Sequence of the first protein:
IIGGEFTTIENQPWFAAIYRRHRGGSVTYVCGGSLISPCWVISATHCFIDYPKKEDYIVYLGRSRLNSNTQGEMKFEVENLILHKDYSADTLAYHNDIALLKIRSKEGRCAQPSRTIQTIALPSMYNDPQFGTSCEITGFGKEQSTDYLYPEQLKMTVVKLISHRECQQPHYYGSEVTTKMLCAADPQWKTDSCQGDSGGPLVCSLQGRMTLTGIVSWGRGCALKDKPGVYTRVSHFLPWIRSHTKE

Sequence of the second protein:
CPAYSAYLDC

Contacts between the two chains:
Residue Q195 in the first protein interacts with residue A6 in the second protein (closest heavy-atom distance 3.6 Å).
Residue C47 in the first protein is in contact with residue Y7 in the second protein (closest heavy-atom distance 2.9 Å).
Residue L92 in the first protein contacts residue A3 in the second protein (closest heavy-atom distance 4.0 Å).
Residue G219 in the first protein is in contact with residue Y4 in the second protein (closest heavy-atom distance 3.0 Å).
Residue G196 in the first protein interacts with residue Y7 in the second protein (closest heavy-atom distance 4.7 Å).
Residue C31 in the first protein is in contact with residue Y7 in the second protein (closest heavy-atom distance 4.0 Å).
Residue T91 in the first protein is in contact with residue A3 in the second protein (closest heavy-atom distance 2.7 Å).
Residue G196 in the first protein contacts residue A6 in the second protein (closest heavy-atom distance 3.4 Å).
Residue D197 in the first protein contacts residue A6 in the second protein (closest heavy-atom distance 4.9 Å).
Residue H46 in the first protein contacts residue Y7 in the second protein (closest heavy-atom distance 3.5 Å).
Residue V30 in the first protein is in contact with residue L8 in the second protein (closest heavy-atom distance 3.0 Å).
Residue S198 in the first protein interacts with residue A6 in the second protein (closest heavy-atom distance 3.1 Å).
Residue T91 in the first protein contacts residue Y4 in the second protein (closest heavy-atom distance 4.7 Å).
Residue D90 in the first protein interacts with residue P2 in the second protein (closest heavy-atom distance 3.6 Å).
Residue T91 in the first protein is in contact with residue P2 in the second protein (closest heavy-atom distance 3.4 Å).
Residue W218 in the first protein is in contact with residue A6 in the second protein (closest heavy-atom distance 4.5 Å).
Residue Y94 in the first protein contacts residue C10 in the second protein (closest heavy-atom distance 4.4 Å).
Residue Y173 in the first protein is in contact with residue Y4 in the second protein (closest heavy-atom distance 4.2 Å).
Residue Y94 in the first protein is in contact with residue A6 in the second protein (closest heavy-atom distance 4.7 Å).
Residue R20 in the first protein is in contact with residue L8 in the second protein (closest heavy-atom distance 4.9 Å).
Residue W218 in the first protein contacts residue S5 in the second protein (closest heavy-atom distance 4.8 Å).
Residue Y94 in the first protein interacts with residue Y7 in the second protein (closest heavy-atom distance 4.2 Å).
Residue T91 in the first protein is in contact with residue C1 in the second protein (closest heavy-atom distance 4.9 Å).
Residue Y94 in the first protein contacts residue P2 in the second protein (closest heavy-atom distance 3.6 Å).
Residue V30 in the first protein is in contact with residue Y7 in the second protein (closest heavy-atom distance 4.0 Å).
Residue L92 in the first protein is in contact with residue Y4 in the second protein (closest heavy-atom distance 3.1 Å).
Residue Q195 in the first protein interacts with residue L8 in the second protein (closest heavy-atom distance 3.5 Å).
Residue R20 in the first protein is in contact with residue D9 in the second protein (closest heavy-atom distance 2.6 Å).
Residue G219 in the first protein is in contact with residue A6 in the second protein (closest heavy-atom distance 5.0 Å).
Residue H46 in the first protein contacts residue A6 in the second protein (closest heavy-atom distance 4.7 Å).
Residue R220 in the first protein contacts residue Y4 in the second protein (closest heavy-atom distance 2.6 Å).
Residue Y94 in the first protein is in contact with residue S5 in the second protein (closest heavy-atom distance 2.6 Å).
Residue F48 in the first protein is in contact with residue Y7 in the second protein (closest heavy-atom distance 4.8 Å).
Residue S198 in the first protein contacts residue Y7 in the second protein (closest heavy-atom distance 3.7 Å).
Residue Y150 in the first protein interacts with residue L8 in the second protein (closest heavy-atom distance 3.6 Å).
Residue A89 in the first protein contacts residue P2 in the second protein (closest heavy-atom distance 3.7 Å).
Residue G196 in the first protein contacts residue L8 in the second protein (closest heavy-atom distance 4.1 Å).
Residue L92 in the first protein interacts with residue S5 in the second protein (closest heavy-atom distance 4.3 Å).
Residue C194 in the first protein interacts with residue A6 in the second protein (closest heavy-atom distance 4.1 Å).
Residue W218 in the first protein interacts with residue Y4 in the second protein (closest heavy-atom distance 3.3 Å).
Residue Q195 in the first protein contacts residue C10 in the second protein (closest heavy-atom distance 2.8 Å).
Residue Q195 in the first protein is in contact with residue D9 in the second protein (closest heavy-atom distance 4.4 Å).
Residue D50 in the first protein contacts residue Y7 in the second protein (closest heavy-atom distance 4.1 Å).
Residue G219 in the first protein contacts residue S5 in the second protein (closest heavy-atom distance 4.6 Å).
Residue H46 in the first protein is in contact with residue S5 in the second protein (closest heavy-atom distance 4.5 Å).
Residue Q195 in the first protein is in contact with residue Y7 in the second protein (closest heavy-atom distance 3.2 Å).
Residue Y29 in the first protein is in contact with residue L8 in the second protein (closest heavy-atom distance 3.1 Å).
Residue L92 in the first protein contacts residue P2 in the second protein (closest heavy-atom distance 3.3 Å).
Residue A93 in the first protein contacts residue P2 in the second protein (closest heavy-atom distance 3.7 Å).
Residue S217 in the first protein interacts with residue A6 in the second protein (closest heavy-atom distance 4.2 Å).
Residue R20 in the first protein contacts residue Y7 in the second protein (closest heavy-atom distance 2.9 Å).

The following describes two proteins that form a bound complex.